Sequence of the second protein:
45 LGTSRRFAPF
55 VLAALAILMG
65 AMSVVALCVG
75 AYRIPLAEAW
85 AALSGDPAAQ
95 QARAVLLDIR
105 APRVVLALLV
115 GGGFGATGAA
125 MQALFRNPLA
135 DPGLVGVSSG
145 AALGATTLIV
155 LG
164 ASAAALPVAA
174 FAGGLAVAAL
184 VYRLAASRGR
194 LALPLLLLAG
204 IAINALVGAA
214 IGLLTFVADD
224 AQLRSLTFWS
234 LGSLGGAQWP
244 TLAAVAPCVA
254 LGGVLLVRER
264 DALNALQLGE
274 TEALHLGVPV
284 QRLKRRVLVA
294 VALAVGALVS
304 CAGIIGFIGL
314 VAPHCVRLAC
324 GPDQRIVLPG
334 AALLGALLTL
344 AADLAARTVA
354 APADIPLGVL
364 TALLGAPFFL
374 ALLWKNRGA

This data describes a binding interaction between two proteins.

Contacts between the two chains:
Residue F219 in the second protein contacts residue Y53 in the first protein (closest heavy-atom distance 3.7 Å).
Residue D223 in the second protein contacts residue R55 in the first protein (closest heavy-atom distance 3.3 Å).
Residue S165 in the second protein interacts with residue V217 in the first protein (closest heavy-atom distance 3.8 Å).
Residue I103 in the second protein interacts with residue G228 in the first protein (closest heavy-atom distance 3.5 Å).
Residue G238 in the second protein interacts with residue T196 in the first protein (closest heavy-atom distance 3.9 Å).
Residue P355 in the second protein contacts residue F188 in the first protein (closest heavy-atom distance 4.2 Å).
Residue A98 in the second protein interacts with residue A231 in the first protein (closest heavy-atom distance 3.4 Å).
Residue D223 in the second protein contacts residue N157 in the first protein (closest heavy-atom distance 4.3 Å).
Residue G239 in the second protein is in contact with residue Q162 in the first protein (closest heavy-atom distance 4.6 Å).
Residue S165 in the second protein contacts residue G218 in the first protein (closest heavy-atom distance 3.9 Å).
Residue R227 in the second protein interacts with residue T159 in the first protein (closest heavy-atom distance 4.2 Å).
Residue A240 in the second protein interacts with residue P227 in the first protein (closest heavy-atom distance 3.7 Å).
Residue Q241 in the second protein contacts residue P227 in the first protein (closest heavy-atom distance 4.5 Å).
Residue A98 in the second protein contacts residue R236 in the first protein (closest heavy-atom distance 4.2 Å).
Residue D357 in the second protein interacts with residue P193 in the first protein (closest heavy-atom distance 4.1 Å).
Residue A166 in the second protein interacts with residue A222 in the first protein (closest heavy-atom distance 4.7 Å).
Residue V220 in the second protein interacts with residue Y53 in the first protein (closest heavy-atom distance 2.2 Å).
Residue P355 in the second protein contacts residue M185 in the first protein (closest heavy-atom distance 4.1 Å).
Residue F231 in the second protein is in contact with residue L164 in the first protein (closest heavy-atom distance 3.8 Å).
Residue S228 in the second protein contacts residue H158 in the first protein (closest heavy-atom distance 3.0 Å).
Residue F231 in the second protein interacts with residue T159 in the first protein (closest heavy-atom distance 3.7 Å).
Residue P355 in the second protein interacts with residue A198 in the first protein (closest heavy-atom distance 3.1 Å).
Residue D357 in the second protein is in contact with residue Q162 in the first protein (closest heavy-atom distance 3.2 Å).
Residue Y76 in the second protein interacts with residue E197 in the first protein (closest heavy-atom distance 4.4 Å).
Residue G239 in the second protein interacts with residue T161 in the first protein (closest heavy-atom distance 3.0 Å).
Residue S165 in the second protein contacts residue A216 in the first protein (closest heavy-atom distance 4.2 Å).
Residue I103 in the second protein is in contact with residue T196 in the first protein (closest heavy-atom distance 3.2 Å).
Residue P355 in the second protein interacts with residue T195 in the first protein (closest heavy-atom distance 2.6 Å).
Residue Q241 in the second protein contacts residue T161 in the first protein (closest heavy-atom distance 3.6 Å).
Residue W232 in the second protein contacts residue T159 in the first protein (closest heavy-atom distance 3.3 Å).
Residue G238 in the second protein is in contact with residue Q162 in the first protein (closest heavy-atom distance 3.8 Å).
Residue P355 in the second protein contacts residue Q186 in the first protein (closest heavy-atom distance 4.6 Å).
Residue R227 in the second protein interacts with residue N157 in the first protein (closest heavy-atom distance 4.8 Å).
Residue A356 in the second protein interacts with residue P193 in the first protein (closest heavy-atom distance 4.1 Å).
Residue A221 in the second protein is in contact with residue Y53 in the first protein (closest heavy-atom distance 4.1 Å).
Residue Y76 in the second protein contacts residue A201 in the first protein (closest heavy-atom distance 3.9 Å).
Residue R227 in the second protein interacts with residue Y191 in the first protein (closest heavy-atom distance 4.0 Å).
Residue L169 in the second protein is in contact with residue G160 in the first protein (closest heavy-atom distance 3.5 Å).
Residue A75 in the second protein is in contact with residue E197 in the first protein (closest heavy-atom distance 3.4 Å).
Residue S228 in the second protein contacts residue T159 in the first protein (closest heavy-atom distance 3.0 Å).
Residue F231 in the second protein is in contact with residue P193 in the first protein (closest heavy-atom distance 3.3 Å).
Residue D357 in the second protein interacts with residue T195 in the first protein (closest heavy-atom distance 3.0 Å).
Residue D222 in the second protein is in contact with residue Y53 in the first protein (closest heavy-atom distance 4.0 Å).
Residue R350 in the second protein interacts with residue E197 in the first protein (closest heavy-atom distance 3.3 Å).
Residue G239 in the second protein is in contact with residue P227 in the first protein (closest heavy-atom distance 4.0 Å).
Residue R227 in the second protein is in contact with residue L164 in the first protein (closest heavy-atom distance 3.3 Å).
Residue R107 in the second protein contacts residue E197 in the first protein (closest heavy-atom distance 4.6 Å).
Residue A164 in the second protein interacts with residue A216 in the first protein (closest heavy-atom distance 3.5 Å).
Residue S228 in the second protein contacts residue N157 in the first protein (closest heavy-atom distance 3.5 Å).
Residue G238 in the second protein interacts with residue P227 in the first protein (closest heavy-atom distance 4.5 Å).
Residue A224 in the second protein is in contact with residue N157 in the first protein (closest heavy-atom distance 3.4 Å).
Residue A240 in the second protein is in contact with residue T161 in the first protein (closest heavy-atom distance 4.7 Å).
Residue A356 in the second protein interacts with residue K192 in the first protein (closest heavy-atom distance 3.1 Å).
Residue A356 in the second protein interacts with residue T195 in the first protein (closest heavy-atom distance 3.6 Å).
Residue S236 in the second protein is in contact with residue Q162 in the first protein (closest heavy-atom distance 3.1 Å).
Residue A164 in the second protein contacts residue A215 in the first protein (closest heavy-atom distance 4.7 Å).
Residue A224 in the second protein contacts residue L156 in the first protein (closest heavy-atom distance 4.8 Å).
Residue A166 in the second protein is in contact with residue V217 in the first protein (closest heavy-atom distance 4.0 Å).
Residue Y76 in the second protein interacts with residue A200 in the first protein (closest heavy-atom distance 3.9 Å).
Residue W232 in the second protein contacts residue G160 in the first protein (closest heavy-atom distance 4.8 Å).

Sequence of the first protein:
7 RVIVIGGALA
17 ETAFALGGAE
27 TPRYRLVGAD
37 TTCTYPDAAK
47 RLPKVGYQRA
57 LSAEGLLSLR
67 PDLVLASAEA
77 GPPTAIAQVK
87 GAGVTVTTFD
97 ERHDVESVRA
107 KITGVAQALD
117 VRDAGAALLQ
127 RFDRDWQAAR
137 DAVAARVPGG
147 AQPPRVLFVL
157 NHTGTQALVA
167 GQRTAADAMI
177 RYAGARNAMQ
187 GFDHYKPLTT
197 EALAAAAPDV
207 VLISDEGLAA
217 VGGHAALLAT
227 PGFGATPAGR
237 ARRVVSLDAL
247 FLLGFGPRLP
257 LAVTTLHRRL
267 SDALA